Sequence of the first protein:
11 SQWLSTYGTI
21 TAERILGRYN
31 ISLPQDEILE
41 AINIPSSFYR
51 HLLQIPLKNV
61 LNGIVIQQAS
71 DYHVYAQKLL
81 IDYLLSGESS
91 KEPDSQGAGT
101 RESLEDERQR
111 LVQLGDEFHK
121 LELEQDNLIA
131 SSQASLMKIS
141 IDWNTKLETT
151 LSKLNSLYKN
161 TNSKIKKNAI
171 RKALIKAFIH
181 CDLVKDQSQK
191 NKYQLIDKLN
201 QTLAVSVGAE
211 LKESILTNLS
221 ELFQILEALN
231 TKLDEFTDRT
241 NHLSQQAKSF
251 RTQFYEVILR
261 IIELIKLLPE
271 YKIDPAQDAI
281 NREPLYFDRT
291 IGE

Interface contacts:
Residue Y255 in the first protein is in contact with residue A180 in the second protein (closest heavy-atom distance 3.1 Å).
Residue L285 in the first protein is in contact with residue L182 in the second protein (closest heavy-atom distance 3.1 Å).
Residue Y75 in the first protein is in contact with residue L181 in the second protein (closest heavy-atom distance 3.7 Å).
Residue L259 in the first protein interacts with residue A180 in the second protein (closest heavy-atom distance 3.6 Å).
Residue R289 in the first protein contacts residue D179 in the second protein (closest heavy-atom distance 4.4 Å).
Residue R282 in the first protein interacts with residue L181 in the second protein (closest heavy-atom distance 3.2 Å).
Residue R282 in the first protein interacts with residue D183 in the second protein (closest heavy-atom distance 4.9 Å).
Residue R282 in the first protein interacts with residue L182 in the second protein (closest heavy-atom distance 4.5 Å).
Residue Y286 in the first protein is in contact with residue L182 in the second protein (closest heavy-atom distance 3.8 Å).
Residue I258 in the first protein contacts residue L181 in the second protein (closest heavy-atom distance 3.5 Å).
Residue Y255 in the first protein contacts residue D179 in the second protein (closest heavy-atom distance 4.4 Å).
Residue L285 in the first protein is in contact with residue L181 in the second protein (closest heavy-atom distance 3.7 Å).
Residue I262 in the first protein is in contact with residue L181 in the second protein (closest heavy-atom distance 3.7 Å).
Residue Y72 in the first protein is in contact with residue L181 in the second protein (closest heavy-atom distance 4.3 Å).
Residue R282 in the first protein is in contact with residue N184 in the second protein (closest heavy-atom distance 4.6 Å).
Residue K266 in the first protein is in contact with residue N184 in the second protein (closest heavy-atom distance 3.1 Å).
Residue Y255 in the first protein interacts with residue L181 in the second protein (closest heavy-atom distance 3.9 Å).
Residue L259 in the first protein contacts residue L181 in the second protein (closest heavy-atom distance 4.4 Å).

This data describes a binding interaction between two proteins.

Sequence of the second protein:
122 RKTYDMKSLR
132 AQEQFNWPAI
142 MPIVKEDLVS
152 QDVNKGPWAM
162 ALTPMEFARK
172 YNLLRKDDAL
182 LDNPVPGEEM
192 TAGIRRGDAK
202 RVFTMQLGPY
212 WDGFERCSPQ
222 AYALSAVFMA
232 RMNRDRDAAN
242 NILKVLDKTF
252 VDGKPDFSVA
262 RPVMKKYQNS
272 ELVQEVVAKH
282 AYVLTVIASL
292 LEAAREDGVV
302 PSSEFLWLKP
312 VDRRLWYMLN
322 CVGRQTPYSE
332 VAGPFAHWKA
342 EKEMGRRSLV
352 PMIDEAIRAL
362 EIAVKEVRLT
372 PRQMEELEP